Contacts between the two chains:
Residue Y6 in protein 1 contacts residue S1 in protein 2 (closest heavy-atom distance 3.6 Å).
Residue Q69 in protein 1 is in contact with residue E4 in protein 2 (closest heavy-atom distance 3.7 Å).
Residue Y170 in protein 1 interacts with residue S1 in protein 2 (closest heavy-atom distance 2.8 Å).
Residue Y155 in protein 1 contacts residue N5 in protein 2 (closest heavy-atom distance 3.8 Å).
Residue E162 in protein 1 contacts residue S2 in protein 2 (closest heavy-atom distance 4.5 Å).
Residue K65 in protein 1 contacts residue S2 in protein 2 (closest heavy-atom distance 3.0 Å).
Residue Y58 in protein 1 is in contact with residue S1 in protein 2 (closest heavy-atom distance 4.2 Å).
Residue T142 in protein 1 interacts with residue Y9 in protein 2 (closest heavy-atom distance 4.3 Å).
Residue L113 in protein 1 contacts residue L3 in protein 2 (closest heavy-atom distance 4.2 Å).
Residue W72 in protein 1 interacts with residue F6 in protein 2 (closest heavy-atom distance 2.9 Å).
Residue A151 in protein 1 is in contact with residue F6 in protein 2 (closest heavy-atom distance 3.5 Å).
Residue W72 in protein 1 is in contact with residue V10 in protein 2 (closest heavy-atom distance 3.4 Å).
Residue Y83 in protein 1 is in contact with residue V10 in protein 2 (closest heavy-atom distance 2.9 Å).
Residue E62 in protein 1 is in contact with residue S2 in protein 2 (closest heavy-atom distance 3.0 Å).
Residue K65 in protein 1 contacts residue E4 in protein 2 (closest heavy-atom distance 3.6 Å).
Residue H154 in protein 1 contacts residue N5 in protein 2 (closest heavy-atom distance 3.7 Å).
Residue Q69 in protein 1 contacts residue L3 in protein 2 (closest heavy-atom distance 3.6 Å).
Residue W146 in protein 1 contacts residue V10 in protein 2 (closest heavy-atom distance 3.9 Å).
Residue V75 in protein 1 contacts residue Y9 in protein 2 (closest heavy-atom distance 3.4 Å).
Residue N79 in protein 1 interacts with residue V10 in protein 2 (closest heavy-atom distance 3.2 Å).
Residue G150 in protein 1 interacts with residue F6 in protein 2 (closest heavy-atom distance 4.1 Å).
Residue Y44 in protein 1 is in contact with residue S2 in protein 2 (closest heavy-atom distance 3.8 Å).
Residue W72 in protein 1 interacts with residue N5 in protein 2 (closest heavy-atom distance 3.4 Å).
Residue Y158 in protein 1 interacts with residue L3 in protein 2 (closest heavy-atom distance 3.4 Å).
Residue K145 in protein 1 interacts with residue V10 in protein 2 (closest heavy-atom distance 2.9 Å).
Residue E62 in protein 1 contacts residue S1 in protein 2 (closest heavy-atom distance 2.9 Å).
Residue S76 in protein 1 interacts with residue V10 in protein 2 (closest heavy-atom distance 3.0 Å).
Residue F73 in protein 1 is in contact with residue N5 in protein 2 (closest heavy-atom distance 4.0 Å).
Residue S149 in protein 1 contacts residue A8 in protein 2 (closest heavy-atom distance 4.2 Å).
Residue W146 in protein 1 is in contact with residue Y9 in protein 2 (closest heavy-atom distance 2.6 Å).
Residue E162 in protein 1 is in contact with residue S1 in protein 2 (closest heavy-atom distance 3.3 Å).
Residue W72 in protein 1 interacts with residue R7 in protein 2 (closest heavy-atom distance 4.2 Å).
Residue Q96 in protein 1 contacts residue L3 in protein 2 (closest heavy-atom distance 3.5 Å).
Residue K145 in protein 1 is in contact with residue Y9 in protein 2 (closest heavy-atom distance 2.9 Å).
Residue W166 in protein 1 interacts with residue S1 in protein 2 (closest heavy-atom distance 3.7 Å).
Residue L94 in protein 1 is in contact with residue V10 in protein 2 (closest heavy-atom distance 4.4 Å).
Residue M4 in protein 1 interacts with residue S1 in protein 2 (closest heavy-atom distance 3.4 Å).
Residue S149 in protein 1 contacts residue F6 in protein 2 (closest heavy-atom distance 3.3 Å).
Residue H154 in protein 1 contacts residue F6 in protein 2 (closest heavy-atom distance 3.5 Å).
Residue W72 in protein 1 is in contact with residue Y9 in protein 2 (closest heavy-atom distance 3.5 Å).
Residue Y158 in protein 1 contacts residue S1 in protein 2 (closest heavy-atom distance 3.2 Å).
Residue Y155 in protein 1 interacts with residue L3 in protein 2 (closest heavy-atom distance 3.6 Å).
Residue K145 in protein 1 is in contact with residue A8 in protein 2 (closest heavy-atom distance 4.3 Å).
Residue F115 in protein 1 is in contact with residue N5 in protein 2 (closest heavy-atom distance 3.9 Å).
Residue N79 in protein 1 contacts residue Y9 in protein 2 (closest heavy-atom distance 4.2 Å).
Residue Y155 in protein 1 is in contact with residue F6 in protein 2 (closest heavy-atom distance 2.9 Å).
Residue Q69 in protein 1 is in contact with residue N5 in protein 2 (closest heavy-atom distance 2.9 Å).
Residue W72 in protein 1 contacts residue A8 in protein 2 (closest heavy-atom distance 3.4 Å).
Residue S98 in protein 1 contacts residue L3 in protein 2 (closest heavy-atom distance 3.9 Å).
Residue Y122 in protein 1 contacts residue V10 in protein 2 (closest heavy-atom distance 3.4 Å).
Residue S76 in protein 1 contacts residue Y9 in protein 2 (closest heavy-atom distance 3.2 Å).
Residue K65 in protein 1 interacts with residue S1 in protein 2 (closest heavy-atom distance 3.2 Å).
Residue Q71 in protein 1 contacts residue Y9 in protein 2 (closest heavy-atom distance 4.5 Å).
Residue Q96 in protein 1 contacts residue N5 in protein 2 (closest heavy-atom distance 2.8 Å).
Residue Y6 in protein 1 is in contact with residue S2 in protein 2 (closest heavy-atom distance 3.3 Å).
Residue Y158 in protein 1 interacts with residue S2 in protein 2 (closest heavy-atom distance 3.5 Å).
Residue L80 in protein 1 interacts with residue V10 in protein 2 (closest heavy-atom distance 3.6 Å).
Residue H154 in protein 1 interacts with residue E4 in protein 2 (closest heavy-atom distance 2.8 Å).
Residue T142 in protein 1 contacts residue V10 in protein 2 (closest heavy-atom distance 3.0 Å).
Residue W146 in protein 1 contacts residue A8 in protein 2 (closest heavy-atom distance 3.5 Å).

Sequence of protein 2:
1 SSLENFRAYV

This data describes a binding interaction between two proteins.

Sequence of protein 1:
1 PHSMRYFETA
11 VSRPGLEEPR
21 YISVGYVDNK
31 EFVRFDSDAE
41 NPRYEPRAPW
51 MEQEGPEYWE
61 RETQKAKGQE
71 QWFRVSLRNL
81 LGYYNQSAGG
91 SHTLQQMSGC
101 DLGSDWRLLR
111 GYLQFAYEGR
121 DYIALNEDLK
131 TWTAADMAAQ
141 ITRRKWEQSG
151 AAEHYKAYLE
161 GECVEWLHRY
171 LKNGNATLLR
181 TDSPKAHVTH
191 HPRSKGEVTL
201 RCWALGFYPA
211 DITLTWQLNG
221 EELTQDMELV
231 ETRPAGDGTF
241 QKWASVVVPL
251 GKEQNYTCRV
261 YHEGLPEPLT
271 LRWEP